Sequence of protein 1:
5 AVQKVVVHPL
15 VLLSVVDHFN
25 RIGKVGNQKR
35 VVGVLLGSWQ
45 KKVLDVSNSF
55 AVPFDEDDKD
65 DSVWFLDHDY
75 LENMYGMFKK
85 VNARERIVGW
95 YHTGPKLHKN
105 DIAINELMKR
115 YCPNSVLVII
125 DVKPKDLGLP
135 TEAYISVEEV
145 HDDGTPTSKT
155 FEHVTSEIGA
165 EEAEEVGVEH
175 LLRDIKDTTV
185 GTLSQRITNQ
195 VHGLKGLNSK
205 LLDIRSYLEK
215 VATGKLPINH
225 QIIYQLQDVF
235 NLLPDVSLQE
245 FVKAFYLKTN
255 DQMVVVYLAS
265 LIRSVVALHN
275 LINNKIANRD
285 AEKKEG

Interface contacts:
Residue A263 in protein 1 is in contact with residue Y341 in protein 2 (closest heavy-atom distance 4.3 Å).
Residue R267 in protein 1 interacts with residue Y341 in protein 2 (closest heavy-atom distance 3.3 Å).
Residue T253 in protein 1 is in contact with residue L334 in protein 2 (closest heavy-atom distance 4.8 Å).
Residue F249 in protein 1 contacts residue S331 in protein 2 (closest heavy-atom distance 4.9 Å).
Residue T186 in protein 1 interacts with residue E346 in protein 2 (closest heavy-atom distance 4.6 Å).
Residue R267 in protein 1 is in contact with residue L345 in protein 2 (closest heavy-atom distance 3.5 Å).
Residue K252 in protein 1 contacts residue S331 in protein 2 (closest heavy-atom distance 4.8 Å).
Residue T253 in protein 1 contacts residue S331 in protein 2 (closest heavy-atom distance 4.5 Å).
Residue F249 in protein 1 interacts with residue T328 in protein 2 (closest heavy-atom distance 3.4 Å).

Sequence of protein 2:
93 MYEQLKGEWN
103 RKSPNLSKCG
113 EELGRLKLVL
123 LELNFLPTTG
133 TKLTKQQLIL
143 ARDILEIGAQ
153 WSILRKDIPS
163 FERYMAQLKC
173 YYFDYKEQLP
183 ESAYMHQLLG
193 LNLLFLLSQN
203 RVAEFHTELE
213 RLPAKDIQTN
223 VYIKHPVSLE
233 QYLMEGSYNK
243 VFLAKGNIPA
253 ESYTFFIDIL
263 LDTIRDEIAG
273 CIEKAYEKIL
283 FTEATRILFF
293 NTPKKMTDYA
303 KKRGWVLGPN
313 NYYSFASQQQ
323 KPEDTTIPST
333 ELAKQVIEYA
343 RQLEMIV

The following describes two proteins that form a bound complex.